Sequence of chain A:
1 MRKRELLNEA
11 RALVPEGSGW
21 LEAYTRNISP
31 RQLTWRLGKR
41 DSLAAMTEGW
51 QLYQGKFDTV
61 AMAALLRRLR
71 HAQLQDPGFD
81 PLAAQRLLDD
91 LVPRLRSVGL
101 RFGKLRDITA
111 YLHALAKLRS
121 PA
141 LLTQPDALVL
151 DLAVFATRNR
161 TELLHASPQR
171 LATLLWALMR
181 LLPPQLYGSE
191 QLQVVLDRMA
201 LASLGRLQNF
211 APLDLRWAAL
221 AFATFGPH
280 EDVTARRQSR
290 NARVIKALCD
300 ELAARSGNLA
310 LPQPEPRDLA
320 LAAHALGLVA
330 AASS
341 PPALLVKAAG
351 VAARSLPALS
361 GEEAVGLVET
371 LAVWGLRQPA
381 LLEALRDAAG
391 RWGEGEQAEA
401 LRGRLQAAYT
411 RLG

Sequence of chain B:
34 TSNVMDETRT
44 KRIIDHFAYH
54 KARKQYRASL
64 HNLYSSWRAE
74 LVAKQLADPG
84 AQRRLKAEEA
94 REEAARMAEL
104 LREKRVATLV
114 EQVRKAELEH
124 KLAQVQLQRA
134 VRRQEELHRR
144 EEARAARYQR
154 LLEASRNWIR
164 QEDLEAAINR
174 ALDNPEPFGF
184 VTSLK

These two protein chains interact to form a complex.

Residue-level contacts at the interface:
Residue Q312 in chain A contacts residue L79 in chain B (closest heavy-atom distance 4.7 Å).
Residue L308 in chain A is in contact with residue V75 in chain B (closest heavy-atom distance 3.4 Å).
Residue A309 in chain A interacts with residue S68 in chain B (closest heavy-atom distance 3.3 Å).
Residue L308 in chain A interacts with residue R71 in chain B (closest heavy-atom distance 4.5 Å).
Residue A309 in chain A contacts residue A72 in chain B (closest heavy-atom distance 4.5 Å).
Residue L308 in chain A is in contact with residue A72 in chain B (closest heavy-atom distance 4.3 Å).
Residue L308 in chain A interacts with residue A76 in chain B (closest heavy-atom distance 4.6 Å).
Residue A309 in chain A is in contact with residue R71 in chain B (closest heavy-atom distance 3.3 Å).
Residue R354 in chain A contacts residue L79 in chain B (closest heavy-atom distance 4.7 Å).